Residue-level contacts at the interface:
Residue M292 in protein 1 is in contact with residue V353 in protein 2 (closest heavy-atom distance 4.5 Å).
Residue I296 in protein 1 interacts with residue L349 in protein 2 (closest heavy-atom distance 3.6 Å).
Residue L300 in protein 1 contacts residue V342 in protein 2 (closest heavy-atom distance 4.1 Å).
Residue M292 in protein 1 contacts residue L349 in protein 2 (closest heavy-atom distance 3.9 Å).
Residue I296 in protein 1 interacts with residue Y345 in protein 2 (closest heavy-atom distance 4.4 Å).
Residue I296 in protein 1 contacts residue A346 in protein 2 (closest heavy-atom distance 3.6 Å).
Residue C299 in protein 1 is in contact with residue Y345 in protein 2 (closest heavy-atom distance 4.4 Å).
Residue M303 in protein 1 is in contact with residue S335 in protein 2 (closest heavy-atom distance 4.6 Å).
Residue M303 in protein 1 is in contact with residue V342 in protein 2 (closest heavy-atom distance 4.3 Å).
Residue L300 in protein 1 contacts residue A346 in protein 2 (closest heavy-atom distance 4.7 Å).
Residue M303 in protein 1 contacts residue T336 in protein 2 (closest heavy-atom distance 3.9 Å).
Residue V307 in protein 1 contacts residue T336 in protein 2 (closest heavy-atom distance 3.9 Å).
Residue C299 in protein 1 interacts with residue V342 in protein 2 (closest heavy-atom distance 4.1 Å).
Residue D289 in protein 1 is in contact with residue V353 in protein 2 (closest heavy-atom distance 4.3 Å).
Residue L300 in protein 1 interacts with residue I343 in protein 2 (closest heavy-atom distance 5.0 Å).

Sequence of protein 2:
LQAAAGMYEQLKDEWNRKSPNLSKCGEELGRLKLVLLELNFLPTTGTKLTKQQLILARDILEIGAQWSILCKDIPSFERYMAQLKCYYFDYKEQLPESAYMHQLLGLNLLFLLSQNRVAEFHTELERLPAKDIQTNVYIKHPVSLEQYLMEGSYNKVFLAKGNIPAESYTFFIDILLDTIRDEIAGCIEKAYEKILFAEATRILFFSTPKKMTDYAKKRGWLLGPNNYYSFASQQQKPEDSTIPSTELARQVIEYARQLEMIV

Sequence of protein 1:
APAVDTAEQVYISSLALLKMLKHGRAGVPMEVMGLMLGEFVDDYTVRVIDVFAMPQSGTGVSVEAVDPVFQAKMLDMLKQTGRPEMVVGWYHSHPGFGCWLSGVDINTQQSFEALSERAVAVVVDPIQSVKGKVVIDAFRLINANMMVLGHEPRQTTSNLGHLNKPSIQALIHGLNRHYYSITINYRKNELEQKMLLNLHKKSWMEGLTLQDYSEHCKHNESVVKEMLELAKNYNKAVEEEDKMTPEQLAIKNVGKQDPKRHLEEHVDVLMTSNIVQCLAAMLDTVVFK

The following describes two proteins that form a bound complex.